Sequence of protein 2:
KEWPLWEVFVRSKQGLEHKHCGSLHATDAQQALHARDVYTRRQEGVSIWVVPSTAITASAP

Interface contacts:
Residue H22 in protein 1 interacts with residue K23 in protein 2 (closest heavy-atom distance 3.7 Å).
Residue S64 in protein 1 contacts residue L37 in protein 2 (closest heavy-atom distance 4.0 Å).
Residue E21 in protein 1 is in contact with residue K23 in protein 2 (closest heavy-atom distance 4.0 Å).
Residue I53 in protein 1 contacts residue T62 in protein 2 (closest heavy-atom distance 3.8 Å).
Residue I61 in protein 1 is in contact with residue V55 in protein 2 (closest heavy-atom distance 3.5 Å).
Residue A33 in protein 1 is in contact with residue T62 in protein 2 (closest heavy-atom distance 3.3 Å).
Residue T62 in protein 1 interacts with residue V55 in protein 2 (closest heavy-atom distance 3.0 Å).
Residue V55 in protein 1 is in contact with residue I61 in protein 2 (closest heavy-atom distance 3.7 Å).
Residue A63 in protein 1 interacts with residue L37 in protein 2 (closest heavy-atom distance 3.6 Å).
Residue T62 in protein 1 interacts with residue Q34 in protein 2 (closest heavy-atom distance 3.7 Å).
Residue V56 in protein 1 interacts with residue I61 in protein 2 (closest heavy-atom distance 3.9 Å).
Residue V55 in protein 1 is in contact with residue A60 in protein 2 (closest heavy-atom distance 3.9 Å).
Residue Q34 in protein 1 interacts with residue T62 in protein 2 (closest heavy-atom distance 3.5 Å).
Residue T62 in protein 1 is in contact with residue A33 in protein 2 (closest heavy-atom distance 3.4 Å).
Residue H24 in protein 1 interacts with residue W54 in protein 2 (closest heavy-atom distance 3.7 Å).
Residue T62 in protein 1 is in contact with residue W54 in protein 2 (closest heavy-atom distance 3.5 Å).
Residue V56 in protein 1 interacts with residue A60 in protein 2 (closest heavy-atom distance 4.0 Å).
Residue A60 in protein 1 contacts residue P57 in protein 2 (closest heavy-atom distance 3.5 Å).
Residue A63 in protein 1 contacts residue I53 in protein 2 (closest heavy-atom distance 3.4 Å).
Residue W54 in protein 1 interacts with residue F13 in protein 2 (closest heavy-atom distance 3.9 Å).
Residue W54 in protein 1 interacts with residue E11 in protein 2 (closest heavy-atom distance 4.3 Å).
Residue S64 in protein 1 is in contact with residue S52 in protein 2 (closest heavy-atom distance 3.7 Å).
Residue H22 in protein 1 contacts residue H24 in protein 2 (closest heavy-atom distance 2.9 Å).
Residue P57 in protein 1 is in contact with residue A60 in protein 2 (closest heavy-atom distance 3.6 Å).
Residue I61 in protein 1 interacts with residue V56 in protein 2 (closest heavy-atom distance 3.8 Å).
Residue W54 in protein 1 contacts residue T62 in protein 2 (closest heavy-atom distance 3.5 Å).
Residue H24 in protein 1 interacts with residue E21 in protein 2 (closest heavy-atom distance 3.5 Å).
Residue H22 in protein 1 is in contact with residue H22 in protein 2 (closest heavy-atom distance 4.2 Å).
Residue I53 in protein 1 interacts with residue S64 in protein 2 (closest heavy-atom distance 2.9 Å).
Residue S64 in protein 1 is in contact with residue R41 in protein 2 (closest heavy-atom distance 3.9 Å).
Residue T62 in protein 1 contacts residue L37 in protein 2 (closest heavy-atom distance 3.9 Å).
Residue F13 in protein 1 contacts residue F13 in protein 2 (closest heavy-atom distance 3.5 Å).
Residue L37 in protein 1 is in contact with residue S64 in protein 2 (closest heavy-atom distance 3.9 Å).
Residue T62 in protein 1 contacts residue I53 in protein 2 (closest heavy-atom distance 3.9 Å).
Residue H24 in protein 1 contacts residue H22 in protein 2 (closest heavy-atom distance 3.0 Å).
Residue K23 in protein 1 contacts residue K23 in protein 2 (closest heavy-atom distance 4.2 Å).
Residue V51 in protein 1 interacts with residue S64 in protein 2 (closest heavy-atom distance 4.1 Å).
Residue S52 in protein 1 is in contact with residue S64 in protein 2 (closest heavy-atom distance 3.7 Å).
Residue A60 in protein 1 interacts with residue V55 in protein 2 (closest heavy-atom distance 3.6 Å).
Residue V56 in protein 1 is in contact with residue V56 in protein 2 (closest heavy-atom distance 3.5 Å).
Residue I61 in protein 1 interacts with residue W54 in protein 2 (closest heavy-atom distance 3.6 Å).
Residue A60 in protein 1 is in contact with residue A60 in protein 2 (closest heavy-atom distance 3.5 Å).
Residue E21 in protein 1 interacts with residue H24 in protein 2 (closest heavy-atom distance 3.5 Å).
Residue F13 in protein 1 is in contact with residue W54 in protein 2 (closest heavy-atom distance 3.8 Å).
Residue S64 in protein 1 contacts residue V51 in protein 2 (closest heavy-atom distance 4.1 Å).
Residue I53 in protein 1 contacts residue A63 in protein 2 (closest heavy-atom distance 3.4 Å).
Residue S64 in protein 1 is in contact with residue I53 in protein 2 (closest heavy-atom distance 2.9 Å).
Residue F13 in protein 1 contacts residue H22 in protein 2 (closest heavy-atom distance 4.6 Å).
Residue V55 in protein 1 interacts with residue T62 in protein 2 (closest heavy-atom distance 3.0 Å).
Residue A60 in protein 1 contacts residue V56 in protein 2 (closest heavy-atom distance 3.8 Å).
Residue L37 in protein 1 contacts residue T62 in protein 2 (closest heavy-atom distance 3.9 Å).
Residue K23 in protein 1 is in contact with residue E21 in protein 2 (closest heavy-atom distance 3.5 Å).
Residue E11 in protein 1 contacts residue W54 in protein 2 (closest heavy-atom distance 4.7 Å).
Residue A63 in protein 1 interacts with residue W54 in protein 2 (closest heavy-atom distance 3.6 Å).
Residue W54 in protein 1 contacts residue A63 in protein 2 (closest heavy-atom distance 3.6 Å).
Residue W54 in protein 1 is in contact with residue H24 in protein 2 (closest heavy-atom distance 3.9 Å).
Residue H22 in protein 1 interacts with residue F13 in protein 2 (closest heavy-atom distance 4.6 Å).
Residue L37 in protein 1 contacts residue A63 in protein 2 (closest heavy-atom distance 3.6 Å).
Residue W54 in protein 1 contacts residue I61 in protein 2 (closest heavy-atom distance 3.6 Å).
Residue K23 in protein 1 contacts residue H22 in protein 2 (closest heavy-atom distance 3.7 Å).

The following describes two proteins that form a bound complex.

Sequence of protein 1:
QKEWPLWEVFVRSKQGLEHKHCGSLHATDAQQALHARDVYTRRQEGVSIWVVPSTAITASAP